The following describes two proteins that form a bound complex.

Sequence of chain A:
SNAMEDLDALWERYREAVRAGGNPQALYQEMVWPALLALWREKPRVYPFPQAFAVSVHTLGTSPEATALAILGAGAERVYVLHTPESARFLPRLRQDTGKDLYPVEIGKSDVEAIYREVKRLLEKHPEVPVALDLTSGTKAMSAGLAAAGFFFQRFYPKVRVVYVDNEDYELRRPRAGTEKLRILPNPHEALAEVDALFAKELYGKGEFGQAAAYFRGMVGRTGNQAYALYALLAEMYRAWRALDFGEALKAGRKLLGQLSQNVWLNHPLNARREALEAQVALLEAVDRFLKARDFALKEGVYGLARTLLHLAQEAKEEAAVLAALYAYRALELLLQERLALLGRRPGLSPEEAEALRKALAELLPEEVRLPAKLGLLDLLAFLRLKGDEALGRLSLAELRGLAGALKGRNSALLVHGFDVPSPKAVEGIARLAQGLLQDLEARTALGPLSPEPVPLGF

Sequence of chain B:
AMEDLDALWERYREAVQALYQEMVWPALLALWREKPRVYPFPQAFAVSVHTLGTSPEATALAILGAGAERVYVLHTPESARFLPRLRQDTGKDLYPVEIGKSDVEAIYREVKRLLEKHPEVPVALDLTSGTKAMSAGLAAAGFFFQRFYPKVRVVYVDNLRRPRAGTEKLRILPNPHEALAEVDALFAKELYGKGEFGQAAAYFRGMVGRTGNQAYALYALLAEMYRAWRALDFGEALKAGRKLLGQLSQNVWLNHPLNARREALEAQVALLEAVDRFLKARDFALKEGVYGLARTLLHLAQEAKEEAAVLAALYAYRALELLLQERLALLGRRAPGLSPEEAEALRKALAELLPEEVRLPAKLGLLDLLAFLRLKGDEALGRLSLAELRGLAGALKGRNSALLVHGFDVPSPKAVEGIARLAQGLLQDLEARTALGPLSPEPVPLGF

Contacts between the two chains:
Residue A245 in chain A contacts residue E321 in chain B (closest heavy-atom distance 3.1 Å).
Residue R332 in chain A contacts residue G426 in chain B (closest heavy-atom distance 2.8 Å).
Residue Y329 in chain A is in contact with residue L325 in chain B (closest heavy-atom distance 3.5 Å).
Residue F201 in chain A interacts with residue F152 in chain B (closest heavy-atom distance 3.7 Å).
Residue F152 in chain A is in contact with residue P190 in chain B (closest heavy-atom distance 3.6 Å).
Residue N419 in chain A contacts residue H425 in chain B (closest heavy-atom distance 2.8 Å).
Residue K140 in chain A interacts with residue T136 in chain B (closest heavy-atom distance 3.1 Å).
Residue L325 in chain A contacts residue L325 in chain B (closest heavy-atom distance 3.5 Å).
Residue R155 in chain A interacts with residue E204 in chain B (closest heavy-atom distance 3.0 Å).
Residue L187 in chain A contacts residue V112 in chain B (closest heavy-atom distance 3.6 Å).
Residue L422 in chain A interacts with residue R332 in chain B (closest heavy-atom distance 2.7 Å).
Residue L328 in chain A interacts with residue L328 in chain B (closest heavy-atom distance 3.5 Å).
Residue V112 in chain A interacts with residue L187 in chain B (closest heavy-atom distance 3.5 Å).
Residue R418 in chain A interacts with residue V424 in chain B (closest heavy-atom distance 2.7 Å).
Residue F156 in chain A is in contact with residue F201 in chain B (closest heavy-atom distance 3.6 Å).
Residue F156 in chain A is in contact with residue E204 in chain B (closest heavy-atom distance 3.6 Å).
Residue R332 in chain A contacts residue H425 in chain B (closest heavy-atom distance 3.7 Å).
Residue E204 in chain A contacts residue R155 in chain B (closest heavy-atom distance 2.6 Å).
Residue F201 in chain A interacts with residue R155 in chain B (closest heavy-atom distance 3.2 Å).
Residue S110 in chain A interacts with residue D166 in chain B (closest heavy-atom distance 3.1 Å).
Residue P188 in chain A contacts residue Y116 in chain B (closest heavy-atom distance 2.8 Å).
Residue R296 in chain A is in contact with residue F427 in chain B (closest heavy-atom distance 3.2 Å).
Residue Y164 in chain A is in contact with residue A141 in chain B (closest heavy-atom distance 3.7 Å).
Residue D428 in chain A contacts residue R296 in chain B (closest heavy-atom distance 3.6 Å).
Residue V424 in chain A is in contact with residue E335 in chain B (closest heavy-atom distance 3.7 Å).
Residue V424 in chain A contacts residue R332 in chain B (closest heavy-atom distance 3.7 Å).
Residue H425 in chain A interacts with residue R332 in chain B (closest heavy-atom distance 3.4 Å).
Residue Y116 in chain A interacts with residue P190 in chain B (closest heavy-atom distance 3.7 Å).
Residue P190 in chain A is in contact with residue Y116 in chain B (closest heavy-atom distance 3.5 Å).
Residue F427 in chain A contacts residue F292 in chain B (closest heavy-atom distance 3.7 Å).
Residue A148 in chain A interacts with residue F151 in chain B (closest heavy-atom distance 3.4 Å).
Residue Y116 in chain A is in contact with residue P188 in chain B (closest heavy-atom distance 2.7 Å).
Residue L328 in chain A interacts with residue L423 in chain B (closest heavy-atom distance 3.4 Å).
Residue T136 in chain A is in contact with residue K140 in chain B (closest heavy-atom distance 3.1 Å).
Residue G138 in chain A contacts residue K140 in chain B (closest heavy-atom distance 2.9 Å).
Residue F151 in chain A is in contact with residue A148 in chain B (closest heavy-atom distance 3.5 Å).
Residue K140 in chain A is in contact with residue G138 in chain B (closest heavy-atom distance 2.3 Å).
Residue L200 in chain A contacts residue F156 in chain B (closest heavy-atom distance 3.7 Å).
Residue E321 in chain A interacts with residue A245 in chain B (closest heavy-atom distance 3.7 Å).
Residue A141 in chain A contacts residue Y164 in chain B (closest heavy-atom distance 3.7 Å).
Residue G426 in chain A is in contact with residue R332 in chain B (closest heavy-atom distance 2.6 Å).
Residue L423 in chain A interacts with residue L246 in chain B (closest heavy-atom distance 3.7 Å).
Residue R332 in chain A contacts residue L422 in chain B (closest heavy-atom distance 3.0 Å).
Residue L423 in chain A interacts with residue L311 in chain B (closest heavy-atom distance 3.7 Å).
Residue R117 in chain A contacts residue L194 in chain B (closest heavy-atom distance 3.5 Å).
Residue K140 in chain A is in contact with residue S143 in chain B (closest heavy-atom distance 3.2 Å).
Residue V424 in chain A interacts with residue R418 in chain B (closest heavy-atom distance 2.8 Å).
Residue K140 in chain A interacts with residue T139 in chain B (closest heavy-atom distance 3.7 Å).
Residue L293 in chain A interacts with residue F427 in chain B (closest heavy-atom distance 3.7 Å).
Residue Y116 in chain A is in contact with residue L194 in chain B (closest heavy-atom distance 3.7 Å).
Residue E113 in chain A contacts residue A193 in chain B (closest heavy-atom distance 3.5 Å).
Residue L423 in chain A contacts residue L328 in chain B (closest heavy-atom distance 3.5 Å).
Residue F427 in chain A interacts with residue R296 in chain B (closest heavy-atom distance 3.5 Å).
Residue L135 in chain A contacts residue A144 in chain B (closest heavy-atom distance 3.7 Å).
Residue H425 in chain A interacts with residue N419 in chain B (closest heavy-atom distance 2.8 Å).
Residue Y116 in chain A interacts with residue N189 in chain B (closest heavy-atom distance 3.7 Å).
Residue E204 in chain A is in contact with residue F156 in chain B (closest heavy-atom distance 3.4 Å).
Residue A193 in chain A is in contact with residue E113 in chain B (closest heavy-atom distance 3.5 Å).
Residue S143 in chain A is in contact with residue K140 in chain B (closest heavy-atom distance 3.5 Å).
Residue L246 in chain A contacts residue L423 in chain B (closest heavy-atom distance 3.6 Å).